Residue-level contacts at the interface:
Residue E373 in protein 2 interacts with residue K395 in protein 1 (closest heavy-atom distance 3.1 Å).
Residue R435 in protein 2 contacts residue T415 in protein 1 (closest heavy-atom distance 3.7 Å).
Residue S271 in protein 2 interacts with residue F341 in protein 1 (closest heavy-atom distance 3.4 Å).
Residue D286 in protein 2 is in contact with residue I366 in protein 1 (closest heavy-atom distance 3.8 Å).
Residue V291 in protein 2 is in contact with residue R452 in protein 1 (closest heavy-atom distance 3.3 Å).
Residue L287 in protein 2 contacts residue L363 in protein 1 (closest heavy-atom distance 3.2 Å).
Residue C380 in protein 2 contacts residue L449 in protein 1 (closest heavy-atom distance 3.4 Å).
Residue I437 in protein 2 interacts with residue V420 in protein 1 (closest heavy-atom distance 3.8 Å).
Residue D286 in protein 2 is in contact with residue L363 in protein 1 (closest heavy-atom distance 3.0 Å).
Residue R435 in protein 2 contacts residue A414 in protein 1 (closest heavy-atom distance 2.8 Å).
Residue S364 in protein 2 contacts residue G392 in protein 1 (closest heavy-atom distance 3.3 Å).
Residue Q276 in protein 2 contacts residue F341 in protein 1 (closest heavy-atom distance 3.5 Å).
Residue P289 in protein 2 is in contact with residue T372 in protein 1 (closest heavy-atom distance 3.3 Å).
Residue L287 in protein 2 contacts residue W423 in protein 1 (closest heavy-atom distance 3.1 Å).
Residue S284 in protein 2 interacts with residue R431 in protein 1 (closest heavy-atom distance 3.5 Å).
Residue P288 in protein 2 contacts residue V374 in protein 1 (closest heavy-atom distance 3.6 Å).
Residue P290 in protein 2 interacts with residue R452 in protein 1 (closest heavy-atom distance 2.6 Å).
Residue I437 in protein 2 interacts with residue G418 in protein 1 (closest heavy-atom distance 3.5 Å).
Residue R435 in protein 2 interacts with residue Q416 in protein 1 (closest heavy-atom distance 3.7 Å).
Residue I384 in protein 2 interacts with residue R452 in protein 1 (closest heavy-atom distance 3.9 Å).
Residue V439 in protein 2 is in contact with residue W393 in protein 1 (closest heavy-atom distance 3.9 Å).
Residue D286 in protein 2 contacts residue R431 in protein 1 (closest heavy-atom distance 3.5 Å).
Residue A270 in protein 2 interacts with residue H339 in protein 1 (closest heavy-atom distance 3.2 Å).
Residue G383 in protein 2 interacts with residue R452 in protein 1 (closest heavy-atom distance 2.9 Å).
Residue V385 in protein 2 interacts with residue W393 in protein 1 (closest heavy-atom distance 3.6 Å).
Residue I374 in protein 2 interacts with residue W393 in protein 1 (closest heavy-atom distance 3.6 Å).
Residue M438 in protein 2 interacts with residue H419 in protein 1 (closest heavy-atom distance 3.6 Å).
Residue W267 in protein 2 is in contact with residue F341 in protein 1 (closest heavy-atom distance 3.8 Å).
Residue G383 in protein 2 is in contact with residue L451 in protein 1 (closest heavy-atom distance 3.5 Å).
Residue Q381 in protein 2 contacts residue L449 in protein 1 (closest heavy-atom distance 3.9 Å).
Residue V439 in protein 2 is in contact with residue I394 in protein 1 (closest heavy-atom distance 4.0 Å).
Residue P290 in protein 2 interacts with residue P450 in protein 1 (closest heavy-atom distance 3.8 Å).
Residue V439 in protein 2 interacts with residue Q399 in protein 1 (closest heavy-atom distance 3.0 Å).
Residue R435 in protein 2 is in contact with residue H447 in protein 1 (closest heavy-atom distance 2.5 Å).
Residue A377 in protein 2 contacts residue W393 in protein 1 (closest heavy-atom distance 3.8 Å).
Residue L295 in protein 2 interacts with residue R452 in protein 1 (closest heavy-atom distance 3.3 Å).
Residue P290 in protein 2 contacts residue W423 in protein 1 (closest heavy-atom distance 3.4 Å).
Residue P288 in protein 2 is in contact with residue W423 in protein 1 (closest heavy-atom distance 3.6 Å).
Residue P288 in protein 2 contacts residue L363 in protein 1 (closest heavy-atom distance 3.2 Å).
Residue S364 in protein 2 is in contact with residue V390 in protein 1 (closest heavy-atom distance 3.6 Å).
Residue D365 in protein 2 interacts with residue G392 in protein 1 (closest heavy-atom distance 3.7 Å).
Residue L287 in protein 2 is in contact with residue I366 in protein 1 (closest heavy-atom distance 3.5 Å).
Residue L285 in protein 2 interacts with residue Q360 in protein 1 (closest heavy-atom distance 3.2 Å).
Residue V291 in protein 2 is in contact with residue T372 in protein 1 (closest heavy-atom distance 3.7 Å).
Residue T382 in protein 2 interacts with residue R452 in protein 1 (closest heavy-atom distance 3.4 Å).
Residue I437 in protein 2 is in contact with residue L451 in protein 1 (closest heavy-atom distance 3.5 Å).
Residue P289 in protein 2 is in contact with residue D411 in protein 1 (closest heavy-atom distance 3.7 Å).
Residue E283 in protein 2 is in contact with residue R431 in protein 1 (closest heavy-atom distance 3.9 Å).
Residue D365 in protein 2 interacts with residue W393 in protein 1 (closest heavy-atom distance 3.9 Å).
Residue W267 in protein 2 interacts with residue H339 in protein 1 (closest heavy-atom distance 3.9 Å).
Residue D365 in protein 2 interacts with residue K395 in protein 1 (closest heavy-atom distance 3.3 Å).
Residue D286 in protein 2 is in contact with residue Q360 in protein 1 (closest heavy-atom distance 3.9 Å).
Residue R435 in protein 2 interacts with residue L449 in protein 1 (closest heavy-atom distance 3.1 Å).
Residue P289 in protein 2 interacts with residue W423 in protein 1 (closest heavy-atom distance 3.5 Å).
Residue I437 in protein 2 is in contact with residue W393 in protein 1 (closest heavy-atom distance 3.5 Å).
Residue R436 in protein 2 is in contact with residue G418 in protein 1 (closest heavy-atom distance 3.6 Å).
Residue S284 in protein 2 interacts with residue V445 in protein 1 (closest heavy-atom distance 3.4 Å).
Residue S364 in protein 2 interacts with residue K389 in protein 1 (closest heavy-atom distance 2.4 Å).
Residue G383 in protein 2 contacts residue P450 in protein 1 (closest heavy-atom distance 3.5 Å).
Residue M438 in protein 2 contacts residue G418 in protein 1 (closest heavy-atom distance 2.7 Å).

This data describes a binding interaction between two proteins.

Sequence of protein 1:
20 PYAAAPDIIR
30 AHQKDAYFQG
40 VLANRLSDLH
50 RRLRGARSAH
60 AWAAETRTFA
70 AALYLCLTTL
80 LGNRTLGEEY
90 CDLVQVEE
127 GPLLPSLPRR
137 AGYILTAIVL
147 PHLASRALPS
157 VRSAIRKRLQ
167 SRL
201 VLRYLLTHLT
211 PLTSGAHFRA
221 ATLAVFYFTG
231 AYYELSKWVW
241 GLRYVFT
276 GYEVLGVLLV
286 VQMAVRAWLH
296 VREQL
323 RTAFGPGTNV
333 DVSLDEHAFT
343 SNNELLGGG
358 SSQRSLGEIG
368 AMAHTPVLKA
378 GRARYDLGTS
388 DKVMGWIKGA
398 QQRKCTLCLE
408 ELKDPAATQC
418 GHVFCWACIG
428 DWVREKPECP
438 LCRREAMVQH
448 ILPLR

Sequence of protein 2:
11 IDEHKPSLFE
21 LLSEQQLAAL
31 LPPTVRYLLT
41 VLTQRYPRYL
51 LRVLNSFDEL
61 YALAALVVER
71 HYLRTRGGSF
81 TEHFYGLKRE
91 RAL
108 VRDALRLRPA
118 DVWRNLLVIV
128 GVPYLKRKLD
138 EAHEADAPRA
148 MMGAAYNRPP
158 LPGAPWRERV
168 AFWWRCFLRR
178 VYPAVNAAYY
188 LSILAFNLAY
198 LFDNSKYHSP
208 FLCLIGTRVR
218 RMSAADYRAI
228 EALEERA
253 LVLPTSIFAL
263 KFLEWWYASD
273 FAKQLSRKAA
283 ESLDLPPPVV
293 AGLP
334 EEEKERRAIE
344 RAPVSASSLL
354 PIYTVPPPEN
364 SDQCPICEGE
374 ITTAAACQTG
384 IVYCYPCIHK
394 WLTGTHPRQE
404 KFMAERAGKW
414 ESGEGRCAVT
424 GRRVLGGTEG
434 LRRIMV